Interface contacts:
Residue A80 in chain A contacts residue K8 in chain B (closest heavy-atom distance 3.2 Å).
Residue M61 in chain A is in contact with residue M60 in chain B (closest heavy-atom distance 3.4 Å).
Residue D38 in chain A interacts with residue V50 in chain B (closest heavy-atom distance 3.7 Å).
Residue I78 in chain A contacts residue V45 in chain B (closest heavy-atom distance 2.9 Å).
Residue I78 in chain A interacts with residue V35 in chain B (closest heavy-atom distance 3.5 Å).
Residue V59 in chain A interacts with residue T72 in chain B (closest heavy-atom distance 3.2 Å).
Residue L64 in chain A is in contact with residue V63 in chain B (closest heavy-atom distance 3.3 Å).
Residue L53 in chain A is in contact with residue V50 in chain B (closest heavy-atom distance 4.1 Å).
Residue L53 in chain A contacts residue L57 in chain B (closest heavy-atom distance 4.1 Å).
Residue L53 in chain A is in contact with residue E54 in chain B (closest heavy-atom distance 3.9 Å).
Residue V69 in chain A is in contact with residue Y67 in chain B (closest heavy-atom distance 3.5 Å).
Residue V45 in chain A is in contact with residue V50 in chain B (closest heavy-atom distance 3.8 Å).
Residue A40 in chain A contacts residue R47 in chain B (closest heavy-atom distance 3.3 Å).
Residue A80 in chain A interacts with residue P33 in chain B (closest heavy-atom distance 3.3 Å).
Residue V50 in chain A interacts with residue V50 in chain B (closest heavy-atom distance 3.6 Å).
Residue D84 in chain A contacts residue P33 in chain B (closest heavy-atom distance 3.7 Å).
Residue Y67 in chain A interacts with residue Y67 in chain B (closest heavy-atom distance 2.9 Å).
Residue Y49 in chain A interacts with residue E54 in chain B (closest heavy-atom distance 2.6 Å).
Residue R56 in chain A contacts residue L57 in chain B (closest heavy-atom distance 3.4 Å).
Residue L64 in chain A interacts with residue M60 in chain B (closest heavy-atom distance 4.1 Å).
Residue V63 in chain A is in contact with residue L64 in chain B (closest heavy-atom distance 3.6 Å).
Residue R75 in chain A contacts residue D55 in chain B (closest heavy-atom distance 3.1 Å).
Residue I74 in chain A contacts residue F52 in chain B (closest heavy-atom distance 3.6 Å).
Residue M60 in chain A is in contact with residue M60 in chain B (closest heavy-atom distance 3.7 Å).
Residue L57 in chain A is in contact with residue R56 in chain B (closest heavy-atom distance 3.8 Å).
Residue V50 in chain A is in contact with residue Y49 in chain B (closest heavy-atom distance 3.8 Å).
Residue P79 in chain A is in contact with residue V35 in chain B (closest heavy-atom distance 3.7 Å).
Residue R4 in chain A contacts residue R4 in chain B (closest heavy-atom distance 3.2 Å).
Residue P39 in chain A contacts residue R4 in chain B (closest heavy-atom distance 3.7 Å).
Residue L37 in chain A contacts residue R4 in chain B (closest heavy-atom distance 2.9 Å).
Residue D38 in chain A is in contact with residue S48 in chain B (closest heavy-atom distance 2.8 Å).
Residue D83 in chain A is in contact with residue P33 in chain B (closest heavy-atom distance 4.0 Å).
Residue N77 in chain A is in contact with residue V35 in chain B (closest heavy-atom distance 3.2 Å).
Residue L57 in chain A is in contact with residue M60 in chain B (closest heavy-atom distance 3.3 Å).
Residue T72 in chain A is in contact with residue R56 in chain B (closest heavy-atom distance 2.9 Å).
Residue E54 in chain A contacts residue L53 in chain B (closest heavy-atom distance 3.9 Å).
Residue I78 in chain A is in contact with residue D44 in chain B (closest heavy-atom distance 3.1 Å).
Residue P79 in chain A is in contact with residue P33 in chain B (closest heavy-atom distance 4.1 Å).
Residue E85 in chain A contacts residue P22 in chain B (closest heavy-atom distance 3.3 Å).
Residue R56 in chain A interacts with residue P71 in chain B (closest heavy-atom distance 3.6 Å).
Residue T72 in chain A interacts with residue M60 in chain B (closest heavy-atom distance 3.3 Å).
Residue R75 in chain A is in contact with residue F51 in chain B (closest heavy-atom distance 4.1 Å).
Residue S82 in chain A interacts with residue P33 in chain B (closest heavy-atom distance 3.4 Å).
Residue Y67 in chain A interacts with residue V69 in chain B (closest heavy-atom distance 3.4 Å).
Residue L57 in chain A contacts residue L57 in chain B (closest heavy-atom distance 3.3 Å).
Residue G76 in chain A is in contact with residue D55 in chain B (closest heavy-atom distance 3.7 Å).
Residue I74 in chain A contacts residue R56 in chain B (closest heavy-atom distance 2.8 Å).
Residue K73 in chain A contacts residue V59 in chain B (closest heavy-atom distance 3.3 Å).
Residue P79 in chain A is in contact with residue D44 in chain B (closest heavy-atom distance 3.3 Å).
Residue A40 in chain A contacts residue F21 in chain B (closest heavy-atom distance 4.0 Å).
Residue M60 in chain A is in contact with residue M61 in chain B (closest heavy-atom distance 3.7 Å).
Residue N77 in chain A is in contact with residue C34 in chain B (closest heavy-atom distance 3.8 Å).
Residue E54 in chain A interacts with residue Y49 in chain B (closest heavy-atom distance 3.7 Å).
Residue I74 in chain A is in contact with residue D55 in chain B (closest heavy-atom distance 3.3 Å).
Residue A80 in chain A is in contact with residue D44 in chain B (closest heavy-atom distance 2.8 Å).
Residue V63 in chain A is in contact with residue V69 in chain B (closest heavy-atom distance 4.0 Å).
Residue N77 in chain A is in contact with residue P46 in chain B (closest heavy-atom distance 3.2 Å).
Residue D84 in chain A is in contact with residue E31 in chain B (closest heavy-atom distance 3.3 Å).
Residue L64 in chain A interacts with residue L64 in chain B (closest heavy-atom distance 2.9 Å).
Residue V63 in chain A interacts with residue T72 in chain B (closest heavy-atom distance 2.8 Å).

The following describes two proteins that form a bound complex.

Sequence of chain A:
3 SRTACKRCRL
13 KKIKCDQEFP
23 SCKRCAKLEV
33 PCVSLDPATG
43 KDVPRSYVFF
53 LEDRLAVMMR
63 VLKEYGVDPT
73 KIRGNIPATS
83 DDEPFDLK

Sequence of chain B:
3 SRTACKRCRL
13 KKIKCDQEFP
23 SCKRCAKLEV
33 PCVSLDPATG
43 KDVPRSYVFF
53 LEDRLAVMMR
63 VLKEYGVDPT